Sequence of the second protein:
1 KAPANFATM

The following describes two proteins that form a bound complex.

Residue-level contacts at the interface:
Residue E9 in the first protein is in contact with residue P3 in the second protein (closest heavy-atom distance 3.5 Å).
Residue S77 in the first protein is in contact with residue M9 in the second protein (closest heavy-atom distance 3.1 Å).
Residue Q70 in the first protein contacts residue N5 in the second protein (closest heavy-atom distance 2.8 Å).
Residue I124 in the first protein is in contact with residue M9 in the second protein (closest heavy-atom distance 4.4 Å).
Residue R62 in the first protein is in contact with residue K1 in the second protein (closest heavy-atom distance 4.5 Å).
Residue Y59 in the first protein is in contact with residue K1 in the second protein (closest heavy-atom distance 3.7 Å).
Residue V76 in the first protein interacts with residue T8 in the second protein (closest heavy-atom distance 3.7 Å).
Residue K66 in the first protein is in contact with residue A2 in the second protein (closest heavy-atom distance 2.8 Å).
Residue N80 in the first protein is in contact with residue T8 in the second protein (closest heavy-atom distance 3.8 Å).
Residue S99 in the first protein is in contact with residue P3 in the second protein (closest heavy-atom distance 3.6 Å).
Residue E163 in the first protein is in contact with residue K1 in the second protein (closest heavy-atom distance 4.1 Å).
Residue F116 in the first protein contacts residue M9 in the second protein (closest heavy-atom distance 3.3 Å).
Residue W73 in the first protein interacts with residue F6 in the second protein (closest heavy-atom distance 3.0 Å).
Residue W73 in the first protein contacts residue A7 in the second protein (closest heavy-atom distance 3.0 Å).
Residue W147 in the first protein interacts with residue M9 in the second protein (closest heavy-atom distance 3.7 Å).
Residue Y123 in the first protein is in contact with residue M9 in the second protein (closest heavy-atom distance 3.7 Å).
Residue W147 in the first protein interacts with residue T8 in the second protein (closest heavy-atom distance 2.9 Å).
Residue S150 in the first protein contacts residue F6 in the second protein (closest heavy-atom distance 3.4 Å).
Residue W73 in the first protein is in contact with residue T8 in the second protein (closest heavy-atom distance 3.5 Å).
Residue Y159 in the first protein interacts with residue A2 in the second protein (closest heavy-atom distance 3.5 Å).
Residue L81 in the first protein interacts with residue M9 in the second protein (closest heavy-atom distance 3.6 Å).
Residue K146 in the first protein contacts residue T8 in the second protein (closest heavy-atom distance 2.9 Å).
Residue Q70 in the first protein is in contact with residue P3 in the second protein (closest heavy-atom distance 3.7 Å).
Residue L95 in the first protein interacts with residue M9 in the second protein (closest heavy-atom distance 3.7 Å).
Residue W147 in the first protein interacts with residue A7 in the second protein (closest heavy-atom distance 3.2 Å).
Residue E63 in the first protein contacts residue K1 in the second protein (closest heavy-atom distance 3.4 Å).
Residue K66 in the first protein contacts residue K1 in the second protein (closest heavy-atom distance 3.9 Å).
Residue E63 in the first protein interacts with residue A2 in the second protein (closest heavy-atom distance 2.9 Å).
Residue W167 in the first protein interacts with residue K1 in the second protein (closest heavy-atom distance 3.5 Å).
Residue Y7 in the first protein interacts with residue A2 in the second protein (closest heavy-atom distance 3.3 Å).
Residue H155 in the first protein interacts with residue F6 in the second protein (closest heavy-atom distance 3.6 Å).
Residue Q97 in the first protein interacts with residue P3 in the second protein (closest heavy-atom distance 4.1 Å).
Residue F74 in the first protein is in contact with residue N5 in the second protein (closest heavy-atom distance 4.1 Å).
Residue Y156 in the first protein contacts residue N5 in the second protein (closest heavy-atom distance 3.4 Å).
Residue K146 in the first protein interacts with residue M9 in the second protein (closest heavy-atom distance 3.2 Å).
Residue T143 in the first protein interacts with residue M9 in the second protein (closest heavy-atom distance 2.7 Å).
Residue Y7 in the first protein contacts residue K1 in the second protein (closest heavy-atom distance 3.1 Å).
Residue M5 in the first protein contacts residue K1 in the second protein (closest heavy-atom distance 4.0 Å).
Residue S150 in the first protein interacts with residue A7 in the second protein (closest heavy-atom distance 3.8 Å).
Residue Y171 in the first protein is in contact with residue K1 in the second protein (closest heavy-atom distance 2.7 Å).
Residue F116 in the first protein interacts with residue N5 in the second protein (closest heavy-atom distance 4.1 Å).
Residue Y156 in the first protein interacts with residue A7 in the second protein (closest heavy-atom distance 4.5 Å).
Residue Y159 in the first protein interacts with residue K1 in the second protein (closest heavy-atom distance 2.6 Å).
Residue Y159 in the first protein is in contact with residue P3 in the second protein (closest heavy-atom distance 3.4 Å).
Residue Y45 in the first protein interacts with residue A2 in the second protein (closest heavy-atom distance 3.6 Å).
Residue Q97 in the first protein interacts with residue N5 in the second protein (closest heavy-atom distance 2.8 Å).
Residue K66 in the first protein is in contact with residue A4 in the second protein (closest heavy-atom distance 4.2 Å).
Residue G151 in the first protein interacts with residue F6 in the second protein (closest heavy-atom distance 4.5 Å).
Residue W73 in the first protein interacts with residue N5 in the second protein (closest heavy-atom distance 3.5 Å).
Residue K66 in the first protein interacts with residue P3 in the second protein (closest heavy-atom distance 3.6 Å).
Residue S77 in the first protein is in contact with residue T8 in the second protein (closest heavy-atom distance 3.6 Å).
Residue Y156 in the first protein interacts with residue F6 in the second protein (closest heavy-atom distance 3.0 Å).
Residue Y84 in the first protein interacts with residue M9 in the second protein (closest heavy-atom distance 2.6 Å).
Residue K146 in the first protein interacts with residue A7 in the second protein (closest heavy-atom distance 4.5 Å).
Residue A152 in the first protein contacts residue F6 in the second protein (closest heavy-atom distance 3.6 Å).
Residue N80 in the first protein interacts with residue M9 in the second protein (closest heavy-atom distance 2.9 Å).
Residue Y7 in the first protein interacts with residue P3 in the second protein (closest heavy-atom distance 3.9 Å).
Residue W73 in the first protein contacts residue M9 in the second protein (closest heavy-atom distance 3.8 Å).
Residue Y156 in the first protein is in contact with residue A4 in the second protein (closest heavy-atom distance 4.6 Å).
Residue Q70 in the first protein is in contact with residue A4 in the second protein (closest heavy-atom distance 3.7 Å).

Sequence of the first protein:
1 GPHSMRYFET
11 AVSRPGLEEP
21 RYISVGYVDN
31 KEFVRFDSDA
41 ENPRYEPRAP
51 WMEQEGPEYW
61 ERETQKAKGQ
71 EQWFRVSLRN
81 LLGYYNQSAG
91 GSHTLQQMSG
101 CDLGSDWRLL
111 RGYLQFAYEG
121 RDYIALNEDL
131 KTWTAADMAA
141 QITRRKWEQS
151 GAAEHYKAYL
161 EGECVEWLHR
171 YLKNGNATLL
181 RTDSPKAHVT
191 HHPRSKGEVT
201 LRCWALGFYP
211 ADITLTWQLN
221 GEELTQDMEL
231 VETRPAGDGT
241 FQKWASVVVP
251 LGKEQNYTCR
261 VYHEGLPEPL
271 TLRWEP